Sequence of chain B:
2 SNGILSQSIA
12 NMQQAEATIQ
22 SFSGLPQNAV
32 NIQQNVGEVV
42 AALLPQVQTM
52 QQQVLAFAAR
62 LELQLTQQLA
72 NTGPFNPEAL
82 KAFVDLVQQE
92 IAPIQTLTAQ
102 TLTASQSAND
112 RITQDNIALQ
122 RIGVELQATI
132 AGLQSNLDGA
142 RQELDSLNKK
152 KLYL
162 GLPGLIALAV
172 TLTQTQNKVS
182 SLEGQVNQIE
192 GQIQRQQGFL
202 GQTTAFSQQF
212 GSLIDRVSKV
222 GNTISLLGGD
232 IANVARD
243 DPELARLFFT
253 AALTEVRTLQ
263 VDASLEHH

Sequence of chain A:
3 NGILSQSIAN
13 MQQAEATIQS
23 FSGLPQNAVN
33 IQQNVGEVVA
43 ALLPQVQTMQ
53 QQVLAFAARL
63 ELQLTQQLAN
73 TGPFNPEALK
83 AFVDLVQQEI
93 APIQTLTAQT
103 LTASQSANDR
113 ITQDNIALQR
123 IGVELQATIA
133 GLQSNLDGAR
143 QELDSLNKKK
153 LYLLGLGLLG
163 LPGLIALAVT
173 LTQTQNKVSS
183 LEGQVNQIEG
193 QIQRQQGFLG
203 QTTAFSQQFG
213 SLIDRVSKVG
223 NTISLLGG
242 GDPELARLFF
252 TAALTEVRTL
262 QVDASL

This data describes a binding interaction between two proteins.

Residue-level contacts at the interface:
Residue H270 in chain B is in contact with residue S181 in chain A (closest heavy-atom distance 3.3 Å).
Residue G185 in chain B contacts residue N3 in chain A (closest heavy-atom distance 4.1 Å).
Residue G199 in chain B interacts with residue Q203 in chain A (closest heavy-atom distance 3.9 Å).
Residue R248 in chain B interacts with residue L163 in chain A (closest heavy-atom distance 3.2 Å).
Residue F23 in chain B interacts with residue Q15 in chain A (closest heavy-atom distance 3.7 Å).
Residue S22 in chain B interacts with residue Q15 in chain A (closest heavy-atom distance 3.0 Å).
Residue Q8 in chain B is in contact with residue G185 in chain A (closest heavy-atom distance 3.0 Å).
Residue Q209 in chain B interacts with residue Q195 in chain A (closest heavy-atom distance 2.8 Å).
Residue Q15 in chain B contacts residue S24 in chain A (closest heavy-atom distance 3.1 Å).
Residue Q15 in chain B interacts with residue R196 in chain A (closest heavy-atom distance 3.0 Å).
Residue F250 in chain B interacts with residue L156 in chain A (closest heavy-atom distance 3.4 Å).
Residue S181 in chain B is in contact with residue N3 in chain A (closest heavy-atom distance 3.5 Å).
Residue L249 in chain B interacts with residue L166 in chain A (closest heavy-atom distance 3.8 Å).
Residue Q210 in chain B is in contact with residue Q195 in chain A (closest heavy-atom distance 2.9 Å).
Residue Q15 in chain B contacts residue S22 in chain A (closest heavy-atom distance 3.2 Å).
Residue I5 in chain B contacts residue E184 in chain A (closest heavy-atom distance 3.8 Å).
Residue T252 in chain B is in contact with residue L163 in chain A (closest heavy-atom distance 3.8 Å).
Residue D243 in chain B interacts with residue L160 in chain A (closest heavy-atom distance 3.4 Å).
Residue A253 in chain B contacts residue L156 in chain A (closest heavy-atom distance 3.7 Å).
Residue H270 in chain B is in contact with residue N178 in chain A (closest heavy-atom distance 3.4 Å).
Residue Q195 in chain B interacts with residue Q210 in chain A (closest heavy-atom distance 3.5 Å).
Residue T256 in chain B interacts with residue K152 in chain A (closest heavy-atom distance 3.1 Å).
Residue V263 in chain B contacts residue S181 in chain A (closest heavy-atom distance 3.7 Å).
Residue R196 in chain B interacts with residue N12 in chain A (closest heavy-atom distance 4.0 Å).
Residue A18 in chain B interacts with residue S22 in chain A (closest heavy-atom distance 3.8 Å).
Residue T19 in chain B is in contact with residue F23 in chain A (closest heavy-atom distance 3.9 Å).
Residue V263 in chain B contacts residue Q177 in chain A (closest heavy-atom distance 3.9 Å).
Residue Q8 in chain B contacts residue Q189 in chain A (closest heavy-atom distance 3.1 Å).
Residue Q195 in chain B is in contact with residue Q209 in chain A (closest heavy-atom distance 2.6 Å).
Residue F23 in chain B is in contact with residue T19 in chain A (closest heavy-atom distance 3.8 Å).
Residue N188 in chain B is in contact with residue Q8 in chain A (closest heavy-atom distance 3.2 Å).
Residue E245 in chain B contacts residue L160 in chain A (closest heavy-atom distance 3.4 Å).
Residue H270 in chain B contacts residue S182 in chain A (closest heavy-atom distance 3.8 Å).
Residue A206 in chain B interacts with residue Q195 in chain A (closest heavy-atom distance 3.9 Å).
Residue H269 in chain B contacts residue S181 in chain A (closest heavy-atom distance 3.5 Å).
Residue T19 in chain B interacts with residue S22 in chain A (closest heavy-atom distance 2.8 Å).
Residue R217 in chain B contacts residue E184 in chain A (closest heavy-atom distance 2.7 Å).
Residue Q15 in chain B contacts residue F23 in chain A (closest heavy-atom distance 3.5 Å).
Residue Q8 in chain B contacts residue N188 in chain A (closest heavy-atom distance 3.0 Å).
Residue E257 in chain B interacts with residue K152 in chain A (closest heavy-atom distance 2.6 Å).
Residue S22 in chain B contacts residue S22 in chain A (closest heavy-atom distance 4.1 Å).
Residue T260 in chain B is in contact with residue Q177 in chain A (closest heavy-atom distance 2.8 Å).
Residue Q195 in chain B contacts residue A206 in chain A (closest heavy-atom distance 3.6 Å).
Residue T252 in chain B interacts with residue I167 in chain A (closest heavy-atom distance 3.9 Å).
Residue S24 in chain B contacts residue Q15 in chain A (closest heavy-atom distance 3.0 Å).
Residue Q203 in chain B is in contact with residue G199 in chain A (closest heavy-atom distance 3.8 Å).
Residue R196 in chain B contacts residue Q15 in chain A (closest heavy-atom distance 3.9 Å).
Residue L249 in chain B interacts with residue L156 in chain A (closest heavy-atom distance 4.0 Å).
Residue G185 in chain B is in contact with residue Q8 in chain A (closest heavy-atom distance 3.1 Å).
Residue S22 in chain B is in contact with residue A18 in chain A (closest heavy-atom distance 4.0 Å).
Residue L249 in chain B is in contact with residue G159 in chain A (closest heavy-atom distance 3.4 Å).
Residue S22 in chain B contacts residue T19 in chain A (closest heavy-atom distance 2.8 Å).
Residue Q189 in chain B is in contact with residue Q8 in chain A (closest heavy-atom distance 2.8 Å).
Residue D231 in chain B interacts with residue L156 in chain A (closest heavy-atom distance 4.0 Å).
Residue H269 in chain B is in contact with residue G185 in chain A (closest heavy-atom distance 3.9 Å).
Residue I5 in chain B interacts with residue N188 in chain A (closest heavy-atom distance 3.8 Å).
Residue H269 in chain B interacts with residue S182 in chain A (closest heavy-atom distance 3.6 Å).
Residue L249 in chain B contacts residue L163 in chain A (closest heavy-atom distance 3.8 Å).
Residue T256 in chain B interacts with residue A170 in chain A (closest heavy-atom distance 4.0 Å).
Residue V263 in chain B is in contact with residue N178 in chain A (closest heavy-atom distance 3.3 Å).